Sequence of chain A:
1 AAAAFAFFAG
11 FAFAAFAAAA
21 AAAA

These two protein chains interact to form a complex.

Sequence of chain B:
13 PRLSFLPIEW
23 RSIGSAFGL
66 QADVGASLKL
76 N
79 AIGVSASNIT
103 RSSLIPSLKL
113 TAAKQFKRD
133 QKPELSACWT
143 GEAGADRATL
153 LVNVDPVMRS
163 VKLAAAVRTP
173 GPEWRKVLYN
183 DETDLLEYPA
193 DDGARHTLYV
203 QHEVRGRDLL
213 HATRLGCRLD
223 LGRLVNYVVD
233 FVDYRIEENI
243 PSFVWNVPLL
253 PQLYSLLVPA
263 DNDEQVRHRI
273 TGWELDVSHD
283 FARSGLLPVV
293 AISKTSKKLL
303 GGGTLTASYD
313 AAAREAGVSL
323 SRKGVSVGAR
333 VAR

Contacts between the two chains:
Residue F245 in chain B contacts residue A22 in chain A (closest heavy-atom distance 4.0 Å).
Residue F245 in chain B interacts with residue A23 in chain A (closest heavy-atom distance 4.5 Å).